These two protein chains interact to form a complex.

Sequence of protein 1:
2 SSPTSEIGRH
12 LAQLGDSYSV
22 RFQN

Sequence of protein 2:
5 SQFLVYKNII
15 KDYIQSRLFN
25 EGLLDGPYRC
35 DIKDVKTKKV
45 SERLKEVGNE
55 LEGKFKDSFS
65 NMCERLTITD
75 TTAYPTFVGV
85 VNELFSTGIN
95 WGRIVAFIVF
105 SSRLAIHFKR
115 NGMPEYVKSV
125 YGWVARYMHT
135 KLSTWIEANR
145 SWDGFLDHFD

Residue-level contacts at the interface:
Residue L88 in protein 2 contacts residue A13 in protein 1 (closest heavy-atom distance 3.3 Å).
Residue F59 in protein 2 is in contact with residue S18 in protein 1 (closest heavy-atom distance 4.2 Å).
Residue L88 in protein 2 contacts residue G9 in protein 1 (closest heavy-atom distance 3.4 Å).
Residue V51 in protein 2 contacts residue F23 in protein 1 (closest heavy-atom distance 4.7 Å).
Residue R69 in protein 2 contacts residue I8 in protein 1 (closest heavy-atom distance 3.8 Å).
Residue V84 in protein 2 is in contact with residue T5 in protein 1 (closest heavy-atom distance 3.2 Å).
Residue R47 in protein 2 contacts residue F23 in protein 1 (closest heavy-atom distance 4.0 Å).
Residue G83 in protein 2 contacts residue T5 in protein 1 (closest heavy-atom distance 3.2 Å).
Residue L55 in protein 2 interacts with residue Y19 in protein 1 (closest heavy-atom distance 3.4 Å).
Residue V84 in protein 2 interacts with residue G9 in protein 1 (closest heavy-atom distance 3.5 Å).
Residue R97 in protein 2 interacts with residue G16 in protein 1 (closest heavy-atom distance 3.8 Å).
Residue R69 in protein 2 contacts residue P4 in protein 1 (closest heavy-atom distance 4.0 Å).
Residue K58 in protein 2 contacts residue Y19 in protein 1 (closest heavy-atom distance 4.2 Å).
Residue H152 in protein 2 interacts with residue S20 in protein 1 (closest heavy-atom distance 3.9 Å).
Residue T91 in protein 2 contacts residue A13 in protein 1 (closest heavy-atom distance 4.6 Å).
Residue R69 in protein 2 interacts with residue E7 in protein 1 (closest heavy-atom distance 3.1 Å).
Residue A100 in protein 2 is in contact with residue G16 in protein 1 (closest heavy-atom distance 4.2 Å).
Residue E87 in protein 2 interacts with residue R10 in protein 1 (closest heavy-atom distance 3.6 Å).
Residue V84 in protein 2 contacts residue I8 in protein 1 (closest heavy-atom distance 4.0 Å).
Residue F59 in protein 2 interacts with residue L15 in protein 1 (closest heavy-atom distance 3.5 Å).
Residue V99 in protein 2 is in contact with residue Y19 in protein 1 (closest heavy-atom distance 4.8 Å).
Residue M66 in protein 2 contacts residue L12 in protein 1 (closest heavy-atom distance 3.8 Å).
Residue F153 in protein 2 is in contact with residue Y19 in protein 1 (closest heavy-atom distance 3.6 Å).
Residue S62 in protein 2 is in contact with residue L15 in protein 1 (closest heavy-atom distance 4.6 Å).
Residue T80 in protein 2 contacts residue T5 in protein 1 (closest heavy-atom distance 4.3 Å).
Residue L88 in protein 2 interacts with residue L12 in protein 1 (closest heavy-atom distance 3.7 Å).
Residue A100 in protein 2 contacts residue L12 in protein 1 (closest heavy-atom distance 3.6 Å).
Residue F153 in protein 2 is in contact with residue F23 in protein 1 (closest heavy-atom distance 3.5 Å).
Residue S62 in protein 2 interacts with residue H11 in protein 1 (closest heavy-atom distance 3.1 Å).
Residue N94 in protein 2 contacts residue D17 in protein 1 (closest heavy-atom distance 3.0 Å).
Residue K58 in protein 2 interacts with residue R22 in protein 1 (closest heavy-atom distance 4.2 Å).
Residue R97 in protein 2 contacts residue A13 in protein 1 (closest heavy-atom distance 3.7 Å).
Residue G96 in protein 2 interacts with residue G16 in protein 1 (closest heavy-atom distance 3.4 Å).
Residue L70 in protein 2 contacts residue P4 in protein 1 (closest heavy-atom distance 3.9 Å).
Residue E87 in protein 2 is in contact with residue G9 in protein 1 (closest heavy-atom distance 3.8 Å).
Residue M66 in protein 2 interacts with residue I8 in protein 1 (closest heavy-atom distance 3.3 Å).
Residue L88 in protein 2 is in contact with residue R10 in protein 1 (closest heavy-atom distance 4.8 Å).
Residue M66 in protein 2 contacts residue L15 in protein 1 (closest heavy-atom distance 4.4 Å).
Residue F63 in protein 2 contacts residue L12 in protein 1 (closest heavy-atom distance 3.5 Å).
Residue N94 in protein 2 is in contact with residue G16 in protein 1 (closest heavy-atom distance 4.5 Å).
Residue F104 in protein 2 is in contact with residue I8 in protein 1 (closest heavy-atom distance 4.7 Å).
Residue M66 in protein 2 interacts with residue H11 in protein 1 (closest heavy-atom distance 4.5 Å).
Residue K58 in protein 2 is in contact with residue S18 in protein 1 (closest heavy-atom distance 4.8 Å).
Residue F104 in protein 2 interacts with residue L12 in protein 1 (closest heavy-atom distance 3.9 Å).
Residue R97 in protein 2 is in contact with residue D17 in protein 1 (closest heavy-atom distance 2.8 Å).
Residue F63 in protein 2 interacts with residue L15 in protein 1 (closest heavy-atom distance 3.8 Å).
Residue D154 in protein 2 interacts with residue F23 in protein 1 (closest heavy-atom distance 4.0 Å).
Residue E54 in protein 2 is in contact with residue R22 in protein 1 (closest heavy-atom distance 3.1 Å).
Residue G96 in protein 2 contacts residue S20 in protein 1 (closest heavy-atom distance 4.5 Å).
Residue H152 in protein 2 contacts residue F23 in protein 1 (closest heavy-atom distance 3.3 Å).
Residue L55 in protein 2 contacts residue L15 in protein 1 (closest heavy-atom distance 3.8 Å).
Residue E54 in protein 2 contacts residue Y19 in protein 1 (closest heavy-atom distance 2.6 Å).
Residue E87 in protein 2 is in contact with residue S6 in protein 1 (closest heavy-atom distance 3.3 Å).
Residue V51 in protein 2 is in contact with residue Y19 in protein 1 (closest heavy-atom distance 3.3 Å).
Residue G96 in protein 2 is in contact with residue D17 in protein 1 (closest heavy-atom distance 4.8 Å).
Residue L70 in protein 2 is in contact with residue T5 in protein 1 (closest heavy-atom distance 3.9 Å).
Residue L70 in protein 2 contacts residue I8 in protein 1 (closest heavy-atom distance 3.5 Å).
Residue E87 in protein 2 contacts residue T5 in protein 1 (closest heavy-atom distance 4.4 Å).
Residue V84 in protein 2 is in contact with residue L12 in protein 1 (closest heavy-atom distance 3.6 Å).
Residue E54 in protein 2 contacts residue F23 in protein 1 (closest heavy-atom distance 3.8 Å).